The following describes two proteins that form a bound complex.

Sequence of protein 2:
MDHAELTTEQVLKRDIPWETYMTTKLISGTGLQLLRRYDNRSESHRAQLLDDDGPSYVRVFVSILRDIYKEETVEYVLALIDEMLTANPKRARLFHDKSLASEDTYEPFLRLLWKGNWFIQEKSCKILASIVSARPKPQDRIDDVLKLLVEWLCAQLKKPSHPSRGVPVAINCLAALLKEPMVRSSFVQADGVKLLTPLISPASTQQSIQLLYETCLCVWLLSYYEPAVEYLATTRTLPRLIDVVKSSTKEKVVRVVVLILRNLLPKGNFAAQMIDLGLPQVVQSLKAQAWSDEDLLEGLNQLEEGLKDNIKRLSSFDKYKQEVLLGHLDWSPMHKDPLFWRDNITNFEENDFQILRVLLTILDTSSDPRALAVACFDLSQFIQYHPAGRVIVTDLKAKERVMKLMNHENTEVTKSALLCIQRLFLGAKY

Sequence of protein 1:
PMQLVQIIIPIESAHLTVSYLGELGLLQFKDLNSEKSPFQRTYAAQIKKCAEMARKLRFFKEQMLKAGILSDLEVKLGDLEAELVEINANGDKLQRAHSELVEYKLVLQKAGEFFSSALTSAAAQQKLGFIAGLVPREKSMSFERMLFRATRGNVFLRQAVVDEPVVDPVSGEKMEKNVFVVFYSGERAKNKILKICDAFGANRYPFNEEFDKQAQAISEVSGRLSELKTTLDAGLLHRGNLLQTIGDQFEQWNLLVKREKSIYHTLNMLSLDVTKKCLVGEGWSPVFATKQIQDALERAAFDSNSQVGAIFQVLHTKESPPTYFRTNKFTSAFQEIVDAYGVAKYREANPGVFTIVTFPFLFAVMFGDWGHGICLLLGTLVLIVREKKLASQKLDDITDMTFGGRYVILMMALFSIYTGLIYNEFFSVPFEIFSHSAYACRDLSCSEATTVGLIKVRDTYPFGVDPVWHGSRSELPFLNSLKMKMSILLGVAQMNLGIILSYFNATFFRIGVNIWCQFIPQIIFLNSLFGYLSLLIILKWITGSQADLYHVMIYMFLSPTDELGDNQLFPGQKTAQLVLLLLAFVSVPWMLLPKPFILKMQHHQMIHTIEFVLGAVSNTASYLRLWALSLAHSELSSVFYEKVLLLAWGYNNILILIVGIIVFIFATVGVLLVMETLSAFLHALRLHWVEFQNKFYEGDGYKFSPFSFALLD

Residue-level contacts at the interface:
Residue N371 in protein 1 interacts with residue T221 in protein 2 (closest heavy-atom distance 4.8 Å).
Residue N371 in protein 1 interacts with residue Q222 in protein 2 (closest heavy-atom distance 4.6 Å).